Sequence of chain B:
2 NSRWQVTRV

The following describes two proteins that form a bound complex.

Sequence of chain A:
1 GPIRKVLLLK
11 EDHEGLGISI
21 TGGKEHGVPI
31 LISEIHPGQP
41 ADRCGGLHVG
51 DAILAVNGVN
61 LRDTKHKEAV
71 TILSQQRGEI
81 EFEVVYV

Interface contacts:
Residue H26 in chain A interacts with residue S3 in chain B (closest heavy-atom distance 4.5 Å).
Residue S74 in chain A contacts residue V10 in chain B (closest heavy-atom distance 3.8 Å).
Residue I18 in chain A is in contact with residue T8 in chain B (closest heavy-atom distance 4.1 Å).
Residue T21 in chain A contacts residue W5 in chain B (closest heavy-atom distance 3.3 Å).
Residue K67 in chain A is in contact with residue Q6 in chain B (closest heavy-atom distance 4.8 Å).
Residue H66 in chain A interacts with residue V7 in chain B (closest heavy-atom distance 4.2 Å).
Residue H26 in chain A is in contact with residue W5 in chain B (closest heavy-atom distance 3.6 Å).
Residue H36 in chain A contacts residue R9 in chain B (closest heavy-atom distance 3.5 Å).
Residue L31 in chain A contacts residue W5 in chain B (closest heavy-atom distance 4.0 Å).
Residue I18 in chain A is in contact with residue V10 in chain B (closest heavy-atom distance 2.8 Å).
Residue H66 in chain A contacts residue Q6 in chain B (closest heavy-atom distance 3.4 Å).
Residue I20 in chain A is in contact with residue Q6 in chain B (closest heavy-atom distance 3.9 Å).
Residue S19 in chain A is in contact with residue V10 in chain B (closest heavy-atom distance 4.7 Å).
Residue I20 in chain A contacts residue R9 in chain B (closest heavy-atom distance 5.0 Å).
Residue S19 in chain A contacts residue R9 in chain B (closest heavy-atom distance 3.5 Å).
Residue V70 in chain A contacts residue V10 in chain B (closest heavy-atom distance 4.0 Å).
Residue G15 in chain A contacts residue V10 in chain B (closest heavy-atom distance 3.5 Å).
Residue T21 in chain A interacts with residue Q6 in chain B (closest heavy-atom distance 2.7 Å).
Residue G22 in chain A contacts residue Q6 in chain B (closest heavy-atom distance 3.9 Å).
Residue L16 in chain A interacts with residue V10 in chain B (closest heavy-atom distance 2.7 Å).
Residue Q39 in chain A is in contact with residue R9 in chain B (closest heavy-atom distance 4.4 Å).
Residue I18 in chain A interacts with residue R9 in chain B (closest heavy-atom distance 3.5 Å).
Residue H26 in chain A interacts with residue R4 in chain B (closest heavy-atom distance 3.3 Å).
Residue E25 in chain A is in contact with residue Q6 in chain B (closest heavy-atom distance 3.0 Å).
Residue I20 in chain A is in contact with residue V10 in chain B (closest heavy-atom distance 4.9 Å).
Residue S19 in chain A contacts residue T8 in chain B (closest heavy-atom distance 3.2 Å).
Residue I20 in chain A contacts residue T8 in chain B (closest heavy-atom distance 2.9 Å).
Residue G22 in chain A contacts residue W5 in chain B (closest heavy-atom distance 3.9 Å).
Residue H26 in chain A is in contact with residue Q6 in chain B (closest heavy-atom distance 3.0 Å).
Residue G17 in chain A interacts with residue V10 in chain B (closest heavy-atom distance 3.0 Å).
Residue V70 in chain A interacts with residue T8 in chain B (closest heavy-atom distance 3.7 Å).
Residue T21 in chain A contacts residue V7 in chain B (closest heavy-atom distance 3.7 Å).
Residue H66 in chain A interacts with residue T8 in chain B (closest heavy-atom distance 2.7 Å).
Residue V28 in chain A is in contact with residue W5 in chain B (closest heavy-atom distance 3.7 Å).
Residue I20 in chain A contacts residue V7 in chain B (closest heavy-atom distance 3.4 Å).
Residue S19 in chain A contacts residue V7 in chain B (closest heavy-atom distance 4.3 Å).
Residue L73 in chain A is in contact with residue V10 in chain B (closest heavy-atom distance 4.1 Å).
Residue S33 in chain A contacts residue V7 in chain B (closest heavy-atom distance 3.7 Å).